Sequence of protein 2:
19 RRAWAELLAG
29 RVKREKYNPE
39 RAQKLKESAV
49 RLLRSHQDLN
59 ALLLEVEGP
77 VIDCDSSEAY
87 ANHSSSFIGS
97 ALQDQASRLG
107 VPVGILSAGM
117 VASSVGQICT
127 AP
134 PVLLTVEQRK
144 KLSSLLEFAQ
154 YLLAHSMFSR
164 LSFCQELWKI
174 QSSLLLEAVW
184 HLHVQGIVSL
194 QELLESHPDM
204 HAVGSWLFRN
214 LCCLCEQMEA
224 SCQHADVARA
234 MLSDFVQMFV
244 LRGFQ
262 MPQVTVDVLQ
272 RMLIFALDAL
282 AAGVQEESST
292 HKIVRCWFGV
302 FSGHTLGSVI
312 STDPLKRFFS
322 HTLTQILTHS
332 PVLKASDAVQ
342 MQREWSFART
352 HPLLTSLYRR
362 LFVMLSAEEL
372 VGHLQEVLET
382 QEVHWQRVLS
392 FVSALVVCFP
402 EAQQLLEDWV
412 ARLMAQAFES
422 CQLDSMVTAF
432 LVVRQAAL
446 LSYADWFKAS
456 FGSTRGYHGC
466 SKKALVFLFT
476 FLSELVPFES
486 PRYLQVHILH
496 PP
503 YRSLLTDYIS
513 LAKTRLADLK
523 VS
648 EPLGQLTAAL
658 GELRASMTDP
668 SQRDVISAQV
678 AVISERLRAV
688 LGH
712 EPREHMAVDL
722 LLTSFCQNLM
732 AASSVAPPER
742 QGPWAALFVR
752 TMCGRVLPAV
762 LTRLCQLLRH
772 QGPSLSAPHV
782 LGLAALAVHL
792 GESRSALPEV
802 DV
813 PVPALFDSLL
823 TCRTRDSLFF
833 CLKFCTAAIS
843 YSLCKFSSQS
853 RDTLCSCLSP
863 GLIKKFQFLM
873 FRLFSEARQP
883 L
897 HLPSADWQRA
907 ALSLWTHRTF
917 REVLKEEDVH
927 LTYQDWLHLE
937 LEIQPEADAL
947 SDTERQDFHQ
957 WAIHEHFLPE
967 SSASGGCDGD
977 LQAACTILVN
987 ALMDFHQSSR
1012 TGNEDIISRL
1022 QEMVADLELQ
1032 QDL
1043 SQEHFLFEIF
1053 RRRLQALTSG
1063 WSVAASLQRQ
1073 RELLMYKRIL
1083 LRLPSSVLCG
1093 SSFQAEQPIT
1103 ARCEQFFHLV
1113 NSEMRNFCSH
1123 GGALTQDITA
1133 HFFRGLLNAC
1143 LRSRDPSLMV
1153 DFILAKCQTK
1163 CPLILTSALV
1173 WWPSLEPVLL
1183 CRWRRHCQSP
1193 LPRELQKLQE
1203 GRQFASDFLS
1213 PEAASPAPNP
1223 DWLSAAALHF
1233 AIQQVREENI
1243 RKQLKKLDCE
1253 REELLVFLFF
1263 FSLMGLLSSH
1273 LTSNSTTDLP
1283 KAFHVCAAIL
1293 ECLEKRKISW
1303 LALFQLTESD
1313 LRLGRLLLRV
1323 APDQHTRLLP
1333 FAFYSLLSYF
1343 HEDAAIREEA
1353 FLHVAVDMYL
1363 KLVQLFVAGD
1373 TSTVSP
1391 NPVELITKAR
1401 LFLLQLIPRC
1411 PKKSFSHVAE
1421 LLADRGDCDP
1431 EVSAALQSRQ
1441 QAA

This data describes a binding interaction between two proteins.

Sequence of protein 1:
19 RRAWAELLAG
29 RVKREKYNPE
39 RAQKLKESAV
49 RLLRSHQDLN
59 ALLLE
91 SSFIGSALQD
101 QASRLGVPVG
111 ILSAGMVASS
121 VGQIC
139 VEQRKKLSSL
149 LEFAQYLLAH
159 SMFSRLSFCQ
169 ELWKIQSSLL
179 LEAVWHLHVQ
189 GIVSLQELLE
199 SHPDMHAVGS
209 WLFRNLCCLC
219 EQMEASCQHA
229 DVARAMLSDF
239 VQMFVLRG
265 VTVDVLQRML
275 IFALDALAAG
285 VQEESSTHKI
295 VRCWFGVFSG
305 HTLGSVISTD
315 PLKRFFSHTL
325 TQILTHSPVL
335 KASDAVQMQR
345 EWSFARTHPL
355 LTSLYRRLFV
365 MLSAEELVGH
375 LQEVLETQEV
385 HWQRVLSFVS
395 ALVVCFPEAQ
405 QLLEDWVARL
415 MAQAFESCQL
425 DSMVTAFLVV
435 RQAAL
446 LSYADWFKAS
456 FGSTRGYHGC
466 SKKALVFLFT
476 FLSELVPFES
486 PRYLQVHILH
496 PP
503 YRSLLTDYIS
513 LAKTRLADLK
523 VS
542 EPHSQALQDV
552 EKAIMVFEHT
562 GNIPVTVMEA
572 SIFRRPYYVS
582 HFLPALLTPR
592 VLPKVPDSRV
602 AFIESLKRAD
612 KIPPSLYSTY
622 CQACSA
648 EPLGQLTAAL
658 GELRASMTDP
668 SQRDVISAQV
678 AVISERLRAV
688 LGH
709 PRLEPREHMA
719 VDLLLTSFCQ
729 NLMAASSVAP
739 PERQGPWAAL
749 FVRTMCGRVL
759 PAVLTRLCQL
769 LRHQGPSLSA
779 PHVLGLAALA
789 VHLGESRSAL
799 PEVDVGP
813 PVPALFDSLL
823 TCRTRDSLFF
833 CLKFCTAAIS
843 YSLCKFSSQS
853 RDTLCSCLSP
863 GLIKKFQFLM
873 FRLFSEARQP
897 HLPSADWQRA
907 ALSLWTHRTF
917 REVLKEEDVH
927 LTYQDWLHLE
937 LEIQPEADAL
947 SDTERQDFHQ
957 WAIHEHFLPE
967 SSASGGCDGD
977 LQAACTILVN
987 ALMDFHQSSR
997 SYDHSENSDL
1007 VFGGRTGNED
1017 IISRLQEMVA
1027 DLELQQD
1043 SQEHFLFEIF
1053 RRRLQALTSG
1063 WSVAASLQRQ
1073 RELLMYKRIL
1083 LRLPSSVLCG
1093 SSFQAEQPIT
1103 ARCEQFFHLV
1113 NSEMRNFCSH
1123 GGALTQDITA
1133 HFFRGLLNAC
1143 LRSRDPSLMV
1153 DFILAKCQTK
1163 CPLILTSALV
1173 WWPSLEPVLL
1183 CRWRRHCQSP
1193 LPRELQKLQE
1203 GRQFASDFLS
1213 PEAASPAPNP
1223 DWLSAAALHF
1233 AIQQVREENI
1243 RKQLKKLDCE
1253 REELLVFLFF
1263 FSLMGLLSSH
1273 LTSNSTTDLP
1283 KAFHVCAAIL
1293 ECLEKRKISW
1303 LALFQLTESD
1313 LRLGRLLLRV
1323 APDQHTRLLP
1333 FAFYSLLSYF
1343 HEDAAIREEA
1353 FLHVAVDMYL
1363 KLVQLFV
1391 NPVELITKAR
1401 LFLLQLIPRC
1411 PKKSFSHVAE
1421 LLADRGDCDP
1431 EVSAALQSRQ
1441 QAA

Interface contacts:
Residue G975 in protein 1 contacts residue V1180 in protein 2 (closest heavy-atom distance 4.1 Å).
Residue H960 in protein 1 interacts with residue R1136 in protein 2 (closest heavy-atom distance 4.2 Å).
Residue V596 in protein 1 contacts residue P899 in protein 2 (closest heavy-atom distance 4.2 Å).
Residue L1143 in protein 1 is in contact with residue L1034 in protein 2 (closest heavy-atom distance 4.1 Å).
Residue R1184 in protein 1 is in contact with residue D1027 in protein 2 (closest heavy-atom distance 2.6 Å).
Residue Q1032 in protein 1 contacts residue R1187 in protein 2 (closest heavy-atom distance 3.0 Å).
Residue R1136 in protein 1 interacts with residue E1023 in protein 2 (closest heavy-atom distance 3.6 Å).
Residue D948 in protein 1 interacts with residue T1012 in protein 2 (closest heavy-atom distance 2.6 Å).
Residue Q1031 in protein 1 contacts residue N1140 in protein 2 (closest heavy-atom distance 3.6 Å).
Residue L964 in protein 1 is in contact with residue S1176 in protein 2 (closest heavy-atom distance 3.2 Å).
Residue E942 in protein 1 is in contact with residue E942 in protein 2 (closest heavy-atom distance 2.8 Å).
Residue D948 in protein 1 interacts with residue E1015 in protein 2 (closest heavy-atom distance 2.8 Å).
Residue R1144 in protein 1 is in contact with residue R1144 in protein 2 (closest heavy-atom distance 3.3 Å).
Residue R1187 in protein 1 contacts residue L977 in protein 2 (closest heavy-atom distance 3.8 Å).
Residue E1023 in protein 1 interacts with residue R1084 in protein 2 (closest heavy-atom distance 3.5 Å).
Residue V596 in protein 1 interacts with residue R827 in protein 2 (closest heavy-atom distance 3.5 Å).
Residue L964 in protein 1 contacts residue P1179 in protein 2 (closest heavy-atom distance 4.2 Å).
Residue D976 in protein 1 interacts with residue R1187 in protein 2 (closest heavy-atom distance 4.2 Å).
Residue H1188 in protein 1 interacts with residue Q1031 in protein 2 (closest heavy-atom distance 2.4 Å).
Residue R1187 in protein 1 is in contact with residue Q1031 in protein 2 (closest heavy-atom distance 3.8 Å).
Residue D1129 in protein 1 contacts residue T949 in protein 2 (closest heavy-atom distance 3.6 Å).
Residue H1188 in protein 1 is in contact with residue L1034 in protein 2 (closest heavy-atom distance 3.2 Å).
Residue Q952 in protein 1 contacts residue E1015 in protein 2 (closest heavy-atom distance 3.8 Å).
Residue L1028 in protein 1 interacts with residue R1187 in protein 2 (closest heavy-atom distance 3.3 Å).
Residue R1020 in protein 1 contacts residue R1084 in protein 2 (closest heavy-atom distance 3.1 Å).
Residue D1027 in protein 1 is in contact with residue R1136 in protein 2 (closest heavy-atom distance 3.4 Å).
Residue D1033 in protein 1 is in contact with residue R1144 in protein 2 (closest heavy-atom distance 3.1 Å).
Residue Q952 in protein 1 interacts with residue R1084 in protein 2 (closest heavy-atom distance 3.4 Å).
Residue D976 in protein 1 is in contact with residue C1183 in protein 2 (closest heavy-atom distance 3.5 Å).
Residue L977 in protein 1 is in contact with residue R1184 in protein 2 (closest heavy-atom distance 3.7 Å).
Residue R1084 in protein 1 is in contact with residue Q952 in protein 2 (closest heavy-atom distance 3.5 Å).
Residue Q1022 in protein 1 interacts with residue Q1022 in protein 2 (closest heavy-atom distance 4.3 Å).
Residue D948 in protein 1 is in contact with residue R996 in protein 2 (closest heavy-atom distance 4.3 Å).
Residue Q956 in protein 1 contacts residue D1129 in protein 2 (closest heavy-atom distance 3.1 Å).
Residue S947 in protein 1 is in contact with residue T1012 in protein 2 (closest heavy-atom distance 3.5 Å).
Residue R1187 in protein 1 contacts residue G975 in protein 2 (closest heavy-atom distance 4.0 Å).
Residue G975 in protein 1 interacts with residue P1179 in protein 2 (closest heavy-atom distance 4.3 Å).
Residue P597 in protein 1 interacts with residue R827 in protein 2 (closest heavy-atom distance 4.0 Å).
Residue D1027 in protein 1 interacts with residue N1140 in protein 2 (closest heavy-atom distance 3.6 Å).
Residue L1030 in protein 1 is in contact with residue R1144 in protein 2 (closest heavy-atom distance 3.6 Å).
Residue D1027 in protein 1 interacts with residue R1184 in protein 2 (closest heavy-atom distance 3.9 Å).
Residue L1030 in protein 1 contacts residue N1140 in protein 2 (closest heavy-atom distance 3.4 Å).
Residue R1144 in protein 1 is in contact with residue L1030 in protein 2 (closest heavy-atom distance 3.4 Å).
Residue R1080 in protein 1 contacts residue D948 in protein 2 (closest heavy-atom distance 3.1 Å).
Residue R1144 in protein 1 interacts with residue D1033 in protein 2 (closest heavy-atom distance 2.8 Å).
Residue T949 in protein 1 is in contact with residue R1080 in protein 2 (closest heavy-atom distance 3.1 Å).
Residue D598 in protein 1 is in contact with residue R827 in protein 2 (closest heavy-atom distance 4.2 Å).
Residue D1027 in protein 1 is in contact with residue S1087 in protein 2 (closest heavy-atom distance 3.9 Å).
Residue D1016 in protein 1 is in contact with residue E1015 in protein 2 (closest heavy-atom distance 3.9 Å).
Residue L1030 in protein 1 is in contact with residue S1088 in protein 2 (closest heavy-atom distance 4.0 Å).
Residue Q952 in protein 1 interacts with residue R1080 in protein 2 (closest heavy-atom distance 3.2 Å).
Residue Q956 in protein 1 interacts with residue L1083 in protein 2 (closest heavy-atom distance 4.2 Å).
Residue Q978 in protein 1 contacts residue R1187 in protein 2 (closest heavy-atom distance 4.0 Å).
Residue F963 in protein 1 interacts with residue V1180 in protein 2 (closest heavy-atom distance 4.0 Å).
Residue H960 in protein 1 interacts with residue Q1128 in protein 2 (closest heavy-atom distance 4.4 Å).
Residue P941 in protein 1 interacts with residue E942 in protein 2 (closest heavy-atom distance 3.1 Å).
Residue Q1031 in protein 1 interacts with residue H1188 in protein 2 (closest heavy-atom distance 4.1 Å).
Residue E1023 in protein 1 is in contact with residue L1083 in protein 2 (closest heavy-atom distance 4.0 Å).
Residue Q1031 in protein 1 interacts with residue R1184 in protein 2 (closest heavy-atom distance 3.0 Å).
Residue T949 in protein 1 interacts with residue R996 in protein 2 (closest heavy-atom distance 4.3 Å).